Sequence of the first protein:
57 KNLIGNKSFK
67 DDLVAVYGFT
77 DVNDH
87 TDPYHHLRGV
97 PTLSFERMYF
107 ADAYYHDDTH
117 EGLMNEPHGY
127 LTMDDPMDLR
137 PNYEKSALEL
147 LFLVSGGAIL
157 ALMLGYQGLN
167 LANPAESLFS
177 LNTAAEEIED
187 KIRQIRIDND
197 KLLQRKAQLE

Sequence of the second protein:
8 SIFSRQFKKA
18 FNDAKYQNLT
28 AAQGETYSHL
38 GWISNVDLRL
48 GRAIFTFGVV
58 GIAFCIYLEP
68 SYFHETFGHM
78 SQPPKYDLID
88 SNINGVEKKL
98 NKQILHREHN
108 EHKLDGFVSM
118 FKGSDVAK

Contacts between the two chains:
Residue Y73 in the first protein contacts residue A17 in the second protein (closest heavy-atom distance 4.3 Å).
Residue T76 in the first protein interacts with residue Q30 in the second protein (closest heavy-atom distance 4.2 Å).
Residue V72 in the first protein is in contact with residue Q24 in the second protein (closest heavy-atom distance 3.6 Å).
Residue V72 in the first protein is in contact with residue A21 in the second protein (closest heavy-atom distance 3.1 Å).
Residue F75 in the first protein contacts residue L26 in the second protein (closest heavy-atom distance 3.6 Å).
Residue V72 in the first protein interacts with residue A17 in the second protein (closest heavy-atom distance 4.2 Å).
Residue V70 in the first protein interacts with residue L26 in the second protein (closest heavy-atom distance 3.5 Å).
Residue Y73 in the first protein contacts residue Q30 in the second protein (closest heavy-atom distance 2.8 Å).
Residue V72 in the first protein interacts with residue F18 in the second protein (closest heavy-atom distance 4.3 Å).
Residue V70 in the first protein interacts with residue Q24 in the second protein (closest heavy-atom distance 3.9 Å).
Residue G74 in the first protein contacts residue Q30 in the second protein (closest heavy-atom distance 4.0 Å).
Residue F75 in the first protein contacts residue Q30 in the second protein (closest heavy-atom distance 3.5 Å).
Residue Y73 in the first protein interacts with residue Q24 in the second protein (closest heavy-atom distance 4.7 Å).
Residue A71 in the first protein contacts residue Q24 in the second protein (closest heavy-atom distance 2.6 Å).
Residue F65 in the first protein interacts with residue L26 in the second protein (closest heavy-atom distance 4.2 Å).
Residue R103 in the first protein contacts residue V43 in the second protein (closest heavy-atom distance 4.5 Å).
Residue D77 in the first protein contacts residue A29 in the second protein (closest heavy-atom distance 5.0 Å).
Residue A71 in the first protein is in contact with residue A21 in the second protein (closest heavy-atom distance 3.8 Å).
Residue Y73 in the first protein interacts with residue F14 in the second protein (closest heavy-atom distance 3.6 Å).
Residue G74 in the first protein interacts with residue Q24 in the second protein (closest heavy-atom distance 4.2 Å).
Residue G74 in the first protein contacts residue L26 in the second protein (closest heavy-atom distance 4.5 Å).
Residue A71 in the first protein is in contact with residue L26 in the second protein (closest heavy-atom distance 4.3 Å).
Residue V72 in the first protein is in contact with residue F14 in the second protein (closest heavy-atom distance 4.2 Å).
Residue L69 in the first protein is in contact with residue F14 in the second protein (closest heavy-atom distance 4.3 Å).

These two protein chains interact to form a complex.